Sequence of protein 1:
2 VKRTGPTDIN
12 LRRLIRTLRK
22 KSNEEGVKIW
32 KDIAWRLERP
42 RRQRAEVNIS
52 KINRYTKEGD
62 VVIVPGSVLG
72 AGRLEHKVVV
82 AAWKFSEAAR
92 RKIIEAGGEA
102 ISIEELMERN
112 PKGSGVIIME

Sequence of protein 2:
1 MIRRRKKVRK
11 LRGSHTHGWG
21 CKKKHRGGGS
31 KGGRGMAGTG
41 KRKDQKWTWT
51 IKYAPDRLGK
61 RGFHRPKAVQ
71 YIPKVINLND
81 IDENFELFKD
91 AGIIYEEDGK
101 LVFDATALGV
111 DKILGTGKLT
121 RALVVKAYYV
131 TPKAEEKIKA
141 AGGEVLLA

This data describes a binding interaction between two proteins.

Residue-level contacts at the interface:
Residue I2 in protein 2 is in contact with residue T5 in protein 1 (closest heavy-atom distance 4.0 Å).
Residue R4 in protein 2 interacts with residue K3 in protein 1 (closest heavy-atom distance 3.8 Å).
Residue R4 in protein 2 interacts with residue T5 in protein 1 (closest heavy-atom distance 4.5 Å).
Residue I2 in protein 2 is in contact with residue T8 in protein 1 (closest heavy-atom distance 4.3 Å).
Residue D82 in protein 2 interacts with residue R74 in protein 1 (closest heavy-atom distance 2.2 Å).
Residue E83 in protein 2 is in contact with residue G73 in protein 1 (closest heavy-atom distance 4.1 Å).
Residue T120 in protein 2 is in contact with residue R74 in protein 1 (closest heavy-atom distance 4.0 Å).
Residue E83 in protein 2 is in contact with residue A72 in protein 1 (closest heavy-atom distance 5.0 Å).